Sequence of the second protein:
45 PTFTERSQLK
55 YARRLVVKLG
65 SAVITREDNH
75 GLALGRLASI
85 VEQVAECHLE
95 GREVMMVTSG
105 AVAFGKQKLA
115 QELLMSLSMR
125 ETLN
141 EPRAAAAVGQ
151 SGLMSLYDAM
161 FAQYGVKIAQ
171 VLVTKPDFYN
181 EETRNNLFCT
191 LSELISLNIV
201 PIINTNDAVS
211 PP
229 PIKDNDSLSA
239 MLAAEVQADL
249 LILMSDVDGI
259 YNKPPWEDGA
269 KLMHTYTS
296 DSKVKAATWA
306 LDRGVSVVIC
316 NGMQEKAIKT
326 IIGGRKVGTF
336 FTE

The following describes two proteins that form a bound complex.

Sequence of the first protein:
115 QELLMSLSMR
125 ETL

Contacts between the two chains:
Residue R124 in the second protein interacts with residue M119 in the first protein (closest heavy-atom distance 3.3 Å).
Residue M123 in the second protein interacts with residue S122 in the first protein (closest heavy-atom distance 5.0 Å).
Residue T126 in the second protein interacts with residue M123 in the first protein (closest heavy-atom distance 3.8 Å).
Residue M123 in the second protein interacts with residue L118 in the first protein (closest heavy-atom distance 4.4 Å).
Residue M119 in the second protein contacts residue L127 in the first protein (closest heavy-atom distance 3.6 Å).
Residue S120 in the second protein interacts with residue S122 in the first protein (closest heavy-atom distance 4.8 Å).
Residue S120 in the second protein is in contact with residue M123 in the first protein (closest heavy-atom distance 4.7 Å).
Residue M123 in the second protein interacts with residue T126 in the first protein (closest heavy-atom distance 3.3 Å).
Residue E116 in the second protein interacts with residue R124 in the first protein (closest heavy-atom distance 4.2 Å).
Residue M123 in the second protein interacts with residue M119 in the first protein (closest heavy-atom distance 3.7 Å).
Residue L121 in the second protein is in contact with residue L121 in the first protein (closest heavy-atom distance 3.8 Å).
Residue L121 in the second protein contacts residue S122 in the first protein (closest heavy-atom distance 3.2 Å).
Residue L127 in the second protein is in contact with residue M119 in the first protein (closest heavy-atom distance 4.6 Å).
Residue S122 in the second protein interacts with residue S122 in the first protein (closest heavy-atom distance 4.1 Å).
Residue S122 in the second protein interacts with residue M123 in the first protein (closest heavy-atom distance 4.7 Å).
Residue R124 in the second protein is in contact with residue S120 in the first protein (closest heavy-atom distance 3.4 Å).
Residue M123 in the second protein contacts residue M123 in the first protein (closest heavy-atom distance 3.8 Å).
Residue M119 in the second protein is in contact with residue R124 in the first protein (closest heavy-atom distance 3.5 Å).
Residue L121 in the second protein contacts residue M123 in the first protein (closest heavy-atom distance 2.6 Å).
Residue L118 in the second protein interacts with residue M123 in the first protein (closest heavy-atom distance 4.3 Å).
Residue S120 in the second protein interacts with residue R124 in the first protein (closest heavy-atom distance 3.3 Å).
Residue S122 in the second protein contacts residue S120 in the first protein (closest heavy-atom distance 4.7 Å).
Residue S122 in the second protein contacts residue L121 in the first protein (closest heavy-atom distance 3.3 Å).
Residue M123 in the second protein interacts with residue L121 in the first protein (closest heavy-atom distance 3.0 Å).
Residue S122 in the second protein interacts with residue M119 in the first protein (closest heavy-atom distance 4.9 Å).
Residue M119 in the second protein is in contact with residue M123 in the first protein (closest heavy-atom distance 4.0 Å).